Contacts between the two chains:
Residue I595 in chain B contacts residue Y860 in chain A (closest heavy-atom distance 4.5 Å).
Residue F861 in chain B is in contact with residue I595 in chain A (closest heavy-atom distance 3.7 Å).
Residue Y601 in chain B contacts residue Y860 in chain A (closest heavy-atom distance 3.8 Å).
Residue L606 in chain B is in contact with residue F861 in chain A (closest heavy-atom distance 3.7 Å).
Residue Y860 in chain B contacts residue I595 in chain A (closest heavy-atom distance 4.6 Å).
Residue Y860 in chain B is in contact with residue Y601 in chain A (closest heavy-atom distance 3.8 Å).
Residue F861 in chain B contacts residue L606 in chain A (closest heavy-atom distance 3.7 Å).
Residue I595 in chain B interacts with residue P862 in chain A (closest heavy-atom distance 4.3 Å).
Residue N859 in chain B is in contact with residue Y601 in chain A (closest heavy-atom distance 3.7 Å).
Residue F861 in chain B interacts with residue Y601 in chain A (closest heavy-atom distance 3.7 Å).
Residue L606 in chain B interacts with residue K866 in chain A (closest heavy-atom distance 3.5 Å).
Residue Q864 in chain B contacts residue P605 in chain A (closest heavy-atom distance 4.6 Å).
Residue V856 in chain B interacts with residue V856 in chain A (closest heavy-atom distance 4.5 Å).
Residue S607 in chain B is in contact with residue K866 in chain A (closest heavy-atom distance 4.1 Å).
Residue W865 in chain B contacts residue L606 in chain A (closest heavy-atom distance 4.2 Å).
Residue P605 in chain B is in contact with residue Q864 in chain A (closest heavy-atom distance 4.6 Å).
Residue W865 in chain B interacts with residue P605 in chain A (closest heavy-atom distance 3.9 Å).
Residue P862 in chain B contacts residue I595 in chain A (closest heavy-atom distance 4.4 Å).
Residue K866 in chain B contacts residue L606 in chain A (closest heavy-atom distance 3.5 Å).
Residue Y601 in chain B is in contact with residue F861 in chain A (closest heavy-atom distance 3.7 Å).
Residue V856 in chain B is in contact with residue Y860 in chain A (closest heavy-atom distance 3.9 Å).
Residue K866 in chain B contacts residue P605 in chain A (closest heavy-atom distance 3.5 Å).
Residue P605 in chain B is in contact with residue K866 in chain A (closest heavy-atom distance 3.5 Å).
Residue K866 in chain B interacts with residue S607 in chain A (closest heavy-atom distance 4.1 Å).
Residue I595 in chain B interacts with residue F861 in chain A (closest heavy-atom distance 3.7 Å).
Residue Y860 in chain B contacts residue V856 in chain A (closest heavy-atom distance 3.8 Å).
Residue L606 in chain B contacts residue W865 in chain A (closest heavy-atom distance 4.2 Å).
Residue C602 in chain B is in contact with residue C602 in chain A (closest heavy-atom distance 2.0 Å).
Residue I596 in chain B is in contact with residue Y860 in chain A (closest heavy-atom distance 3.9 Å).
Residue Y601 in chain B is in contact with residue N859 in chain A (closest heavy-atom distance 3.7 Å).
Residue V856 in chain B contacts residue F857 in chain A (closest heavy-atom distance 4.4 Å).
Residue P605 in chain B contacts residue W865 in chain A (closest heavy-atom distance 3.9 Å).
Residue F857 in chain B is in contact with residue V856 in chain A (closest heavy-atom distance 4.4 Å).
Residue Y860 in chain B interacts with residue I596 in chain A (closest heavy-atom distance 3.9 Å).

Sequence of chain A:
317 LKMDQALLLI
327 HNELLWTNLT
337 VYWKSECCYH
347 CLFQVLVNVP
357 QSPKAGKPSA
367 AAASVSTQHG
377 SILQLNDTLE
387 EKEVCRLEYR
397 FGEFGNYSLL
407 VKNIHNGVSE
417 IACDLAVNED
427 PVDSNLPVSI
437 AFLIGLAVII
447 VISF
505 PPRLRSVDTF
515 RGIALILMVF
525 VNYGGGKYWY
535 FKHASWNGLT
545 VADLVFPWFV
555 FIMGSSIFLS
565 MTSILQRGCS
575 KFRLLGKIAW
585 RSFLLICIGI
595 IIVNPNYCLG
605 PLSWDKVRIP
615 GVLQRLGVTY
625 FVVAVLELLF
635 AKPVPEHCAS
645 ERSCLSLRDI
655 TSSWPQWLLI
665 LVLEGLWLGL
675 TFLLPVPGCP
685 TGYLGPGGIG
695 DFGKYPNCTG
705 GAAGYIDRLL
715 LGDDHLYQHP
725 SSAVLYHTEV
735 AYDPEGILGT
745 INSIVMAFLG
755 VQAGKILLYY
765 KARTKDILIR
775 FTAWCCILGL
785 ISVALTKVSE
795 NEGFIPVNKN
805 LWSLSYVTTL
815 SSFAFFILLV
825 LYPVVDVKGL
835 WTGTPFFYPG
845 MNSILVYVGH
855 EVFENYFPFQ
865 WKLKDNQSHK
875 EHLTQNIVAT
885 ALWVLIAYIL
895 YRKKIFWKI

Sequence of chain B:
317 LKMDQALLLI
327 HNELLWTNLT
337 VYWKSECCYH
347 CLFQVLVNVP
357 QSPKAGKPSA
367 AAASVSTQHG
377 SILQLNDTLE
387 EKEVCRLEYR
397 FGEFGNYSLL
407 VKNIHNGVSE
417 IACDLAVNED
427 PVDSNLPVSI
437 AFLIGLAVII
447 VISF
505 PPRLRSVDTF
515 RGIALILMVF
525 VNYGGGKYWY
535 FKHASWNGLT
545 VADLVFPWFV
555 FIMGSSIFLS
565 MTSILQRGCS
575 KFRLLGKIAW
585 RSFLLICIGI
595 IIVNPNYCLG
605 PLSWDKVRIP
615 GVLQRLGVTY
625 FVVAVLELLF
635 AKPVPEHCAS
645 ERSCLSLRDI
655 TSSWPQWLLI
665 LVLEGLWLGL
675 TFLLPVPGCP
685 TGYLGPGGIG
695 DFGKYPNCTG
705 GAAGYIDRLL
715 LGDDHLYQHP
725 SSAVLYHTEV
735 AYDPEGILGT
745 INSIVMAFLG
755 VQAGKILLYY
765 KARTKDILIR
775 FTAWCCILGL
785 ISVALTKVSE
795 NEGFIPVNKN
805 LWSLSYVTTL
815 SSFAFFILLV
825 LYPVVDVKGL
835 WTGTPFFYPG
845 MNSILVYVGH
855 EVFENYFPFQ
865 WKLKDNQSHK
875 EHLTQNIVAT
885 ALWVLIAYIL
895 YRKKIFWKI

This data describes a binding interaction between two proteins.